The following describes two proteins that form a bound complex.

Sequence of protein 1:
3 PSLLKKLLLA

Sequence of protein 2:
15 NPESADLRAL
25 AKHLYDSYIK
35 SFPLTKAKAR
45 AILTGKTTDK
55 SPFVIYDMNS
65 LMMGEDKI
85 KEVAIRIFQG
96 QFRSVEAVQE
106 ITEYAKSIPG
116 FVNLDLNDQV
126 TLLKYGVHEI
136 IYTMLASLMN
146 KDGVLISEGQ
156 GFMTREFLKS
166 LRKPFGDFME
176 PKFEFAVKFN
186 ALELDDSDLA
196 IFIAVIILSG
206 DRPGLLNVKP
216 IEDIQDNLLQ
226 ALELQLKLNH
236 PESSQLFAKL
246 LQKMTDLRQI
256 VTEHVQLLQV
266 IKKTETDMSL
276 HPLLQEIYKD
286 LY

Contacts between the two chains:
Residue V125 in protein 2 contacts residue S4 in protein 1 (closest heavy-atom distance 4.3 Å).
Residue T107 in protein 2 interacts with residue L10 in protein 1 (closest heavy-atom distance 4.0 Å).
Residue T107 in protein 2 is in contact with residue L9 in protein 1 (closest heavy-atom distance 3.7 Å).
Residue K111 in protein 2 contacts residue L9 in protein 1 (closest heavy-atom distance 2.9 Å).
Residue L121 in protein 2 contacts residue L11 in protein 1 (closest heavy-atom distance 3.9 Å).
Residue K129 in protein 2 is in contact with residue L6 in protein 1 (closest heavy-atom distance 4.2 Å).
Residue E108 in protein 2 contacts residue L9 in protein 1 (closest heavy-atom distance 4.5 Å).
Residue P277 in protein 2 contacts residue L5 in protein 1 (closest heavy-atom distance 3.3 Å).
Residue V103 in protein 2 interacts with residue L9 in protein 1 (closest heavy-atom distance 4.3 Å).
Residue L121 in protein 2 contacts residue K7 in protein 1 (closest heavy-atom distance 3.8 Å).
Residue E281 in protein 2 interacts with residue L6 in protein 1 (closest heavy-atom distance 3.1 Å).
Residue V125 in protein 2 contacts residue K7 in protein 1 (closest heavy-atom distance 3.6 Å).
Residue L278 in protein 2 is in contact with residue L9 in protein 1 (closest heavy-atom distance 4.1 Å).
Residue E281 in protein 2 contacts residue S4 in protein 1 (closest heavy-atom distance 2.5 Å).
Residue L128 in protein 2 is in contact with residue L6 in protein 1 (closest heavy-atom distance 4.1 Å).
Residue L278 in protein 2 is in contact with residue L6 in protein 1 (closest heavy-atom distance 4.1 Å).
Residue F116 in protein 2 contacts residue L10 in protein 1 (closest heavy-atom distance 3.7 Å).
Residue L278 in protein 2 contacts residue L5 in protein 1 (closest heavy-atom distance 3.6 Å).
Residue K111 in protein 2 contacts residue L11 in protein 1 (closest heavy-atom distance 4.2 Å).
Residue L128 in protein 2 is in contact with residue L10 in protein 1 (closest heavy-atom distance 3.6 Å).
Residue V125 in protein 2 is in contact with residue L6 in protein 1 (closest heavy-atom distance 4.0 Å).
Residue Q124 in protein 2 is in contact with residue L10 in protein 1 (closest heavy-atom distance 3.4 Å).
Residue I282 in protein 2 is in contact with residue L6 in protein 1 (closest heavy-atom distance 4.2 Å).
Residue K111 in protein 2 interacts with residue L10 in protein 1 (closest heavy-atom distance 3.2 Å).
Residue Q104 in protein 2 is in contact with residue L9 in protein 1 (closest heavy-atom distance 4.1 Å).
Residue N122 in protein 2 interacts with residue K7 in protein 1 (closest heavy-atom distance 2.8 Å).
Residue L121 in protein 2 interacts with residue L10 in protein 1 (closest heavy-atom distance 4.1 Å).
Residue T107 in protein 2 is in contact with residue L6 in protein 1 (closest heavy-atom distance 4.5 Å).
Residue K111 in protein 2 is in contact with residue A12 in protein 1 (closest heavy-atom distance 2.8 Å).
Residue V103 in protein 2 is in contact with residue L6 in protein 1 (closest heavy-atom distance 3.9 Å).
Residue V125 in protein 2 is in contact with residue L10 in protein 1 (closest heavy-atom distance 3.6 Å).
Residue E281 in protein 2 interacts with residue L5 in protein 1 (closest heavy-atom distance 3.1 Å).